Interface contacts:
Residue N44 in protein 1 interacts with residue P8 in protein 2 (closest heavy-atom distance 4.9 Å).
Residue Y61 in protein 1 interacts with residue P4 in protein 2 (closest heavy-atom distance 2.6 Å).
Residue W45 in protein 1 contacts residue P8 in protein 2 (closest heavy-atom distance 4.8 Å).
Residue D17 in protein 1 is in contact with residue P3 in protein 2 (closest heavy-atom distance 3.4 Å).
Residue Y61 in protein 1 contacts residue P3 in protein 2 (closest heavy-atom distance 3.5 Å).
Residue N60 in protein 1 interacts with residue P7 in protein 2 (closest heavy-atom distance 3.0 Å).
Residue N44 in protein 1 interacts with residue P7 in protein 2 (closest heavy-atom distance 3.4 Å).
Residue P58 in protein 1 interacts with residue V6 in protein 2 (closest heavy-atom distance 3.5 Å).
Residue Y61 in protein 1 contacts residue V6 in protein 2 (closest heavy-atom distance 3.5 Å).
Residue D42 in protein 1 contacts residue R11 in protein 2 (closest heavy-atom distance 3.7 Å).
Residue Y16 in protein 1 is in contact with residue V2 in protein 2 (closest heavy-atom distance 4.9 Å).
Residue Y16 in protein 1 contacts residue P3 in protein 2 (closest heavy-atom distance 3.6 Å).
Residue D24 in protein 1 interacts with residue R11 in protein 2 (closest heavy-atom distance 3.3 Å).
Residue W45 in protein 1 contacts residue R9 in protein 2 (closest heavy-atom distance 3.3 Å).
Residue W45 in protein 1 is in contact with residue V6 in protein 2 (closest heavy-atom distance 3.5 Å).
Residue F18 in protein 1 is in contact with residue V6 in protein 2 (closest heavy-atom distance 3.5 Å).
Residue Y16 in protein 1 is in contact with residue P4 in protein 2 (closest heavy-atom distance 3.5 Å).
Residue N60 in protein 1 is in contact with residue P4 in protein 2 (closest heavy-atom distance 3.5 Å).
Residue E40 in protein 1 is in contact with residue R9 in protein 2 (closest heavy-atom distance 4.6 Å).
Residue N60 in protein 1 interacts with residue P5 in protein 2 (closest heavy-atom distance 3.3 Å).
Residue F56 in protein 1 interacts with residue R11 in protein 2 (closest heavy-atom distance 3.7 Å).
Residue Y61 in protein 1 interacts with residue P5 in protein 2 (closest heavy-atom distance 4.7 Å).
Residue D42 in protein 1 is in contact with residue R9 in protein 2 (closest heavy-atom distance 3.5 Å).
Residue W45 in protein 1 contacts residue P7 in protein 2 (closest heavy-atom distance 3.4 Å).
Residue C41 in protein 1 contacts residue R9 in protein 2 (closest heavy-atom distance 4.6 Å).
Residue N60 in protein 1 contacts residue V6 in protein 2 (closest heavy-atom distance 4.0 Å).
Residue P58 in protein 1 contacts residue P7 in protein 2 (closest heavy-atom distance 4.0 Å).

Sequence of protein 1:
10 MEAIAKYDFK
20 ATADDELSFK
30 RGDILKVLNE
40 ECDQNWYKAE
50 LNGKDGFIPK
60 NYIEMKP

Sequence of protein 2:
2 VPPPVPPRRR

These two protein chains interact to form a complex.